Sequence of chain A:
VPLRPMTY

Residue-level contacts at the interface:
Residue W147 in chain B interacts with residue T7 in chain A (closest heavy-atom distance 3.0 Å).
Residue Y59 in chain B contacts residue V1 in chain A (closest heavy-atom distance 4.2 Å).
Residue S77 in chain B contacts residue T7 in chain A (closest heavy-atom distance 3.6 Å).
Residue L156 in chain B interacts with residue L3 in chain A (closest heavy-atom distance 3.6 Å).
Residue Y159 in chain B contacts residue L3 in chain A (closest heavy-atom distance 3.8 Å).
Residue R62 in chain B is in contact with residue V1 in chain A (closest heavy-atom distance 4.2 Å).
Residue Y7 in chain B contacts residue V1 in chain A (closest heavy-atom distance 3.7 Å).
Residue I66 in chain B contacts residue R4 in chain A (closest heavy-atom distance 4.0 Å).
Residue V152 in chain B contacts residue M6 in chain A (closest heavy-atom distance 3.6 Å).
Residue N70 in chain B is in contact with residue P5 in chain A (closest heavy-atom distance 4.1 Å).
Residue Y159 in chain B is in contact with residue P2 in chain A (closest heavy-atom distance 3.7 Å).
Residue R97 in chain B is in contact with residue M6 in chain A (closest heavy-atom distance 3.5 Å).
Residue I66 in chain B interacts with residue L3 in chain A (closest heavy-atom distance 3.5 Å).
Residue S77 in chain B is in contact with residue Y8 in chain A (closest heavy-atom distance 3.0 Å).
Residue W147 in chain B contacts residue Y8 in chain A (closest heavy-atom distance 3.9 Å).
Residue L163 in chain B is in contact with residue R4 in chain A (closest heavy-atom distance 4.1 Å).
Residue S77 in chain B is in contact with residue M6 in chain A (closest heavy-atom distance 4.4 Å).
Residue R97 in chain B contacts residue Y8 in chain A (closest heavy-atom distance 3.5 Å).
Residue K146 in chain B interacts with residue Y8 in chain A (closest heavy-atom distance 3.2 Å).
Residue L81 in chain B is in contact with residue Y8 in chain A (closest heavy-atom distance 3.8 Å).
Residue L163 in chain B interacts with residue V1 in chain A (closest heavy-atom distance 4.1 Å).
Residue I124 in chain B interacts with residue Y8 in chain A (closest heavy-atom distance 4.8 Å).
Residue Y99 in chain B interacts with residue L3 in chain A (closest heavy-atom distance 2.8 Å).
Residue R97 in chain B contacts residue L3 in chain A (closest heavy-atom distance 4.4 Å).
Residue N80 in chain B interacts with residue T7 in chain A (closest heavy-atom distance 3.7 Å).
Residue Q155 in chain B interacts with residue L3 in chain A (closest heavy-atom distance 4.8 Å).
Residue Y74 in chain B contacts residue Y8 in chain A (closest heavy-atom distance 2.9 Å).
Residue K146 in chain B interacts with residue T7 in chain A (closest heavy-atom distance 4.9 Å).
Residue W147 in chain B interacts with residue M6 in chain A (closest heavy-atom distance 3.8 Å).
Residue Y171 in chain B contacts residue V1 in chain A (closest heavy-atom distance 4.2 Å).
Residue Y7 in chain B contacts residue P2 in chain A (closest heavy-atom distance 3.7 Å).
Residue R62 in chain B is in contact with residue R4 in chain A (closest heavy-atom distance 3.0 Å).
Residue S116 in chain B is in contact with residue Y8 in chain A (closest heavy-atom distance 2.6 Å).
Residue T69 in chain B is in contact with residue P5 in chain A (closest heavy-atom distance 3.5 Å).
Residue I66 in chain B interacts with residue P2 in chain A (closest heavy-atom distance 3.8 Å).
Residue N70 in chain B interacts with residue L3 in chain A (closest heavy-atom distance 4.8 Å).
Residue T73 in chain B interacts with residue T7 in chain A (closest heavy-atom distance 3.7 Å).
Residue Y159 in chain B contacts residue R4 in chain A (closest heavy-atom distance 4.8 Å).
Residue N63 in chain B interacts with residue P2 in chain A (closest heavy-atom distance 3.2 Å).
Residue I95 in chain B is in contact with residue Y8 in chain A (closest heavy-atom distance 4.0 Å).
Residue Y9 in chain B contacts residue L3 in chain A (closest heavy-atom distance 4.4 Å).
Residue I66 in chain B contacts residue P5 in chain A (closest heavy-atom distance 4.0 Å).
Residue F67 in chain B contacts residue P2 in chain A (closest heavy-atom distance 3.9 Å).
Residue I142 in chain B is in contact with residue Y8 in chain A (closest heavy-atom distance 5.0 Å).
Residue W167 in chain B is in contact with residue V1 in chain A (closest heavy-atom distance 3.3 Å).
Residue Q96 in chain B is in contact with residue Y8 in chain A (closest heavy-atom distance 4.5 Å).
Residue T143 in chain B contacts residue Y8 in chain A (closest heavy-atom distance 2.7 Å).
Residue Y159 in chain B contacts residue V1 in chain A (closest heavy-atom distance 2.8 Å).
Residue Y9 in chain B interacts with residue P2 in chain A (closest heavy-atom distance 3.7 Å).
Residue Y123 in chain B interacts with residue Y8 in chain A (closest heavy-atom distance 4.0 Å).
Residue Y84 in chain B is in contact with residue Y8 in chain A (closest heavy-atom distance 2.9 Å).
Residue E76 in chain B contacts residue T7 in chain A (closest heavy-atom distance 3.9 Å).
Residue D114 in chain B interacts with residue L3 in chain A (closest heavy-atom distance 4.9 Å).
Residue N63 in chain B is in contact with residue V1 in chain A (closest heavy-atom distance 4.2 Å).
Residue T73 in chain B is in contact with residue M6 in chain A (closest heavy-atom distance 2.9 Å).
Residue T73 in chain B interacts with residue P5 in chain A (closest heavy-atom distance 4.4 Å).
Residue N80 in chain B is in contact with residue Y8 in chain A (closest heavy-atom distance 3.0 Å).
Residue Y99 in chain B contacts residue P2 in chain A (closest heavy-atom distance 3.4 Å).

This data describes a binding interaction between two proteins.

Sequence of chain B:
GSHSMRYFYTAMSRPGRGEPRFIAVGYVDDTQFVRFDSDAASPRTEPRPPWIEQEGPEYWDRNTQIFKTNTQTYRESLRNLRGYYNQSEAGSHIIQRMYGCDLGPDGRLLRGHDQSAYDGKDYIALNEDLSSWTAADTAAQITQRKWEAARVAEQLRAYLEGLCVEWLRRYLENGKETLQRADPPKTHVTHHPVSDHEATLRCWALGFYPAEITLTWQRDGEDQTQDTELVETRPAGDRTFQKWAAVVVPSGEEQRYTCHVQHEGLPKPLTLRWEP